Sequence of the second protein:
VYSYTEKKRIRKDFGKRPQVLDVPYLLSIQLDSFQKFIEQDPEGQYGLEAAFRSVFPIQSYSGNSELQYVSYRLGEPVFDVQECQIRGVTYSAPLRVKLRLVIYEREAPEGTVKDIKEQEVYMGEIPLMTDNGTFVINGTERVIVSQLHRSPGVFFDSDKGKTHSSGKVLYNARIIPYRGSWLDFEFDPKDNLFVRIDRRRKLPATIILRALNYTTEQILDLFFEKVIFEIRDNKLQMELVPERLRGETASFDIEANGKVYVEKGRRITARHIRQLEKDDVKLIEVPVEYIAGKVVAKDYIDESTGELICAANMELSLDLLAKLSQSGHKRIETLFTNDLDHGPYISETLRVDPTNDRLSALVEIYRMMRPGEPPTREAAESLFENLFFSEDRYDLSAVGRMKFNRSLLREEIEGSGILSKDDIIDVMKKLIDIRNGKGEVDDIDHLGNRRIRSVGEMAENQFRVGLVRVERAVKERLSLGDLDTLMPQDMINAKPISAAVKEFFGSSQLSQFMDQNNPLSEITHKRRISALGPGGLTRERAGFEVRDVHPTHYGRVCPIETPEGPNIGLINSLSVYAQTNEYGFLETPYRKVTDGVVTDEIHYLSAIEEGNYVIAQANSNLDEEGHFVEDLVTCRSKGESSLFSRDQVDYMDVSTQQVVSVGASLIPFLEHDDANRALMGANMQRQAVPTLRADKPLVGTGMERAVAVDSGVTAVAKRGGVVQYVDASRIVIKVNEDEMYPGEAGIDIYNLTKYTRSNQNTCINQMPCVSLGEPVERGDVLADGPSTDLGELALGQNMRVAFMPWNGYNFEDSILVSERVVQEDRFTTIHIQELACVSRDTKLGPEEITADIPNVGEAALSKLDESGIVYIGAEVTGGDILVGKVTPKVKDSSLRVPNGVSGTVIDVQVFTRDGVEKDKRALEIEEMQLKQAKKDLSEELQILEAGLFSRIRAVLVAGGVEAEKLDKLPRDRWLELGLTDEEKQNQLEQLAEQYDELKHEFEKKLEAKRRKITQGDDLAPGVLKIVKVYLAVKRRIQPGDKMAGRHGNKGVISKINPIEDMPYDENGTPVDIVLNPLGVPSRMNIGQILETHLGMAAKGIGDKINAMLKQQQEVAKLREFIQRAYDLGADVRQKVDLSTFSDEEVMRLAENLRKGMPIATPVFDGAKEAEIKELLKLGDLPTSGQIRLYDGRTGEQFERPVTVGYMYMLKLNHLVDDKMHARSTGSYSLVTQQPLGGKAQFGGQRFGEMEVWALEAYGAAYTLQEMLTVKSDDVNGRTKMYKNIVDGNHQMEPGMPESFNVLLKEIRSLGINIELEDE

Sequence of the first protein:
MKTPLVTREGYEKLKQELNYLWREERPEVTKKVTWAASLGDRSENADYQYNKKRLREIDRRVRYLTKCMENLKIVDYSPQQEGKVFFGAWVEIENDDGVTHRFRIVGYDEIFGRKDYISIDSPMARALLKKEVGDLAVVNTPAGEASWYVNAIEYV

Interface contacts:
Residue S1105 in the second protein interacts with residue N45 in the first protein (closest heavy-atom distance 4.4 Å).
Residue R678 in the second protein interacts with residue E44 in the first protein (closest heavy-atom distance 2.2 Å).
Residue R1106 in the second protein interacts with residue E44 in the first protein (closest heavy-atom distance 2.9 Å).
Residue M1107 in the second protein contacts residue A46 in the first protein (closest heavy-atom distance 3.6 Å).
Residue S1105 in the second protein contacts residue A46 in the first protein (closest heavy-atom distance 4.2 Å).
Residue R1106 in the second protein is in contact with residue R42 in the first protein (closest heavy-atom distance 4.0 Å).
Residue E813 in the second protein interacts with residue R42 in the first protein (closest heavy-atom distance 3.9 Å).
Residue S1105 in the second protein interacts with residue E44 in the first protein (closest heavy-atom distance 4.0 Å).

This data describes a binding interaction between two proteins.